These two protein chains interact to form a complex.

Sequence of chain B:
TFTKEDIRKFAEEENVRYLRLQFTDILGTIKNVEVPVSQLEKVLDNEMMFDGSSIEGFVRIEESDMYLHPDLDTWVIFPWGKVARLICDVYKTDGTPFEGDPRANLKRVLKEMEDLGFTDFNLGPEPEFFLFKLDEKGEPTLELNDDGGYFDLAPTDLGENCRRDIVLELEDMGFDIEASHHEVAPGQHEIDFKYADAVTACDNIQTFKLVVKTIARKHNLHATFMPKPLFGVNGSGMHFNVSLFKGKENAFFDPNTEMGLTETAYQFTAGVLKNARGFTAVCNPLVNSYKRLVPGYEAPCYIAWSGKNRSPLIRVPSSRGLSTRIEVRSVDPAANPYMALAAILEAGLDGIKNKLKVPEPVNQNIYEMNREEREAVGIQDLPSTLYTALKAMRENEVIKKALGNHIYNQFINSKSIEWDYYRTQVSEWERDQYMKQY

Contacts between the two chains:
Residue V195 in chain B contacts residue D6 in chain A (closest heavy-atom distance 4.2 Å).
Residue V244 in chain B contacts residue S8 in chain A (closest heavy-atom distance 3.9 Å).
Residue N245 in chain B contacts residue S8 in chain A (closest heavy-atom distance 5.0 Å).
Residue Y308 in chain B interacts with residue G5 in chain A (closest heavy-atom distance 3.6 Å).
Residue G243 in chain B is in contact with residue R4 in chain A (closest heavy-atom distance 3.2 Å).
Residue G307 in chain B contacts residue D6 in chain A (closest heavy-atom distance 4.8 Å).
Residue G243 in chain B interacts with residue S8 in chain A (closest heavy-atom distance 2.8 Å).
Residue Y378 in chain B contacts residue I2 in chain A (closest heavy-atom distance 3.5 Å).
Residue G307 in chain B contacts residue I2 in chain A (closest heavy-atom distance 3.6 Å).
Residue G307 in chain B contacts residue P1 in chain A (closest heavy-atom distance 4.9 Å).
Residue R321 in chain B is in contact with residue R4 in chain A (closest heavy-atom distance 4.2 Å).
Residue R321 in chain B contacts residue G5 in chain A (closest heavy-atom distance 3.9 Å).
Residue Y308 in chain B contacts residue R4 in chain A (closest heavy-atom distance 3.5 Å).
Residue R321 in chain B interacts with residue D6 in chain A (closest heavy-atom distance 2.8 Å).
Residue Y308 in chain B contacts residue S8 in chain A (closest heavy-atom distance 4.5 Å).
Residue G307 in chain B interacts with residue N3 in chain A (closest heavy-atom distance 4.1 Å).
Residue N245 in chain B interacts with residue G5 in chain A (closest heavy-atom distance 3.2 Å).
Residue V195 in chain B interacts with residue G5 in chain A (closest heavy-atom distance 3.8 Å).
Residue E309 in chain B contacts residue D6 in chain A (closest heavy-atom distance 4.8 Å).
Residue N245 in chain B contacts residue D6 in chain A (closest heavy-atom distance 4.6 Å).
Residue G307 in chain B is in contact with residue R4 in chain A (closest heavy-atom distance 3.3 Å).
Residue R321 in chain B interacts with residue I2 in chain A (closest heavy-atom distance 3.3 Å).
Residue G307 in chain B is in contact with residue G5 in chain A (closest heavy-atom distance 2.5 Å).
Residue R321 in chain B interacts with residue N3 in chain A (closest heavy-atom distance 3.5 Å).

Sequence of chain A:
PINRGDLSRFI